Contacts between the two chains:
Residue E243 in chain B interacts with residue V218 in chain A (closest heavy-atom distance 3.8 Å).
Residue E243 in chain B is in contact with residue I214 in chain A (closest heavy-atom distance 3.3 Å).
Residue K239 in chain B contacts residue V218 in chain A (closest heavy-atom distance 3.6 Å).
Residue E243 in chain B contacts residue V215 in chain A (closest heavy-atom distance 4.9 Å).

Sequence of chain B:
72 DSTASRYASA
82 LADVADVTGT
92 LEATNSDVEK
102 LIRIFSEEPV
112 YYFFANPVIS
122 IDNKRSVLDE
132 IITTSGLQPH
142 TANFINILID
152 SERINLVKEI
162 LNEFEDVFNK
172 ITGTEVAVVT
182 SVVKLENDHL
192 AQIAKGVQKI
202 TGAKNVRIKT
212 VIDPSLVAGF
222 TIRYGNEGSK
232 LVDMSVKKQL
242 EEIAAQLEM

These two protein chains interact to form a complex.

Sequence of chain A:
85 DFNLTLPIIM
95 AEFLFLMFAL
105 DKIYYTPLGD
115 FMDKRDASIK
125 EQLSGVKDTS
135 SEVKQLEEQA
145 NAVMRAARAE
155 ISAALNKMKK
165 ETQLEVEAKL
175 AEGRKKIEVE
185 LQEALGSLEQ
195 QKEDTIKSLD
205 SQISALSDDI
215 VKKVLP